These two protein chains interact to form a complex.

Interface contacts:
Residue R32 in the second protein contacts residue F11 in the first protein (closest heavy-atom distance 3.7 Å).
Residue I107 in the second protein contacts residue L7 in the first protein (closest heavy-atom distance 3.9 Å).
Residue G36 in the second protein is in contact with residue F11 in the first protein (closest heavy-atom distance 4.0 Å).
Residue T37 in the second protein contacts residue L7 in the first protein (closest heavy-atom distance 4.0 Å).
Residue P103 in the second protein is in contact with residue F11 in the first protein (closest heavy-atom distance 3.9 Å).
Residue T37 in the second protein interacts with residue G6 in the first protein (closest heavy-atom distance 4.2 Å).
Residue R32 in the second protein contacts residue D8 in the first protein (closest heavy-atom distance 3.4 Å).
Residue K105 in the second protein is in contact with residue F11 in the first protein (closest heavy-atom distance 3.4 Å).
Residue V217 in the second protein interacts with residue L7 in the first protein (closest heavy-atom distance 3.4 Å).
Residue F109 in the second protein contacts residue L10 in the first protein (closest heavy-atom distance 4.8 Å).
Residue K105 in the second protein contacts residue L10 in the first protein (closest heavy-atom distance 4.5 Å).
Residue T38 in the second protein contacts residue F11 in the first protein (closest heavy-atom distance 4.8 Å).
Residue W199 in the second protein interacts with residue F9 in the first protein (closest heavy-atom distance 3.5 Å).
Residue G205 in the second protein contacts residue L7 in the first protein (closest heavy-atom distance 4.8 Å).
Residue W199 in the second protein contacts residue L10 in the first protein (closest heavy-atom distance 5.0 Å).
Residue N35 in the second protein interacts with residue E5 in the first protein (closest heavy-atom distance 3.9 Å).
Residue N104 in the second protein contacts residue D12 in the first protein (closest heavy-atom distance 3.3 Å).
Residue A206 in the second protein is in contact with residue L10 in the first protein (closest heavy-atom distance 4.2 Å).
Residue G36 in the second protein contacts residue E5 in the first protein (closest heavy-atom distance 4.3 Å).
Residue A219 in the second protein contacts residue G6 in the first protein (closest heavy-atom distance 4.1 Å).
Residue V217 in the second protein contacts residue L10 in the first protein (closest heavy-atom distance 4.5 Å).
Residue K105 in the second protein is in contact with residue A13 in the first protein (closest heavy-atom distance 4.0 Å).
Residue G36 in the second protein is in contact with residue G6 in the first protein (closest heavy-atom distance 3.5 Å).
Residue G205 in the second protein interacts with residue F9 in the first protein (closest heavy-atom distance 3.6 Å).
Residue G36 in the second protein is in contact with residue L7 in the first protein (closest heavy-atom distance 2.6 Å).
Residue V218 in the second protein is in contact with residue L7 in the first protein (closest heavy-atom distance 4.1 Å).
Residue I107 in the second protein interacts with residue F11 in the first protein (closest heavy-atom distance 3.5 Å).
Residue Y39 in the second protein contacts residue L7 in the first protein (closest heavy-atom distance 3.8 Å).
Residue I107 in the second protein is in contact with residue L10 in the first protein (closest heavy-atom distance 3.8 Å).
Residue N35 in the second protein contacts residue G6 in the first protein (closest heavy-atom distance 4.2 Å).
Residue N104 in the second protein is in contact with residue F11 in the first protein (closest heavy-atom distance 4.0 Å).
Residue A206 in the second protein contacts residue L7 in the first protein (closest heavy-atom distance 4.0 Å).
Residue Q204 in the second protein contacts residue F9 in the first protein (closest heavy-atom distance 3.5 Å).
Residue T38 in the second protein is in contact with residue L7 in the first protein (closest heavy-atom distance 4.2 Å).
Residue A219 in the second protein contacts residue L7 in the first protein (closest heavy-atom distance 3.7 Å).
Residue A206 in the second protein interacts with residue F9 in the first protein (closest heavy-atom distance 4.5 Å).
Residue Y39 in the second protein interacts with residue F11 in the first protein (closest heavy-atom distance 3.6 Å).
Residue G36 in the second protein is in contact with residue D8 in the first protein (closest heavy-atom distance 4.6 Å).

Sequence of the second protein:
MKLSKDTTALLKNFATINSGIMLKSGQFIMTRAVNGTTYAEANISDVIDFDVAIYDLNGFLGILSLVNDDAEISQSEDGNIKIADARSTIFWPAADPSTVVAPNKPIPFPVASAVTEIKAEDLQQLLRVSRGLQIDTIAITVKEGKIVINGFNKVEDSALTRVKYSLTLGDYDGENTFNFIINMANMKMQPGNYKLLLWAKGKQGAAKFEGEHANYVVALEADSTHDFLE

Sequence of the first protein:
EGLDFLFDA